Sequence of chain A:
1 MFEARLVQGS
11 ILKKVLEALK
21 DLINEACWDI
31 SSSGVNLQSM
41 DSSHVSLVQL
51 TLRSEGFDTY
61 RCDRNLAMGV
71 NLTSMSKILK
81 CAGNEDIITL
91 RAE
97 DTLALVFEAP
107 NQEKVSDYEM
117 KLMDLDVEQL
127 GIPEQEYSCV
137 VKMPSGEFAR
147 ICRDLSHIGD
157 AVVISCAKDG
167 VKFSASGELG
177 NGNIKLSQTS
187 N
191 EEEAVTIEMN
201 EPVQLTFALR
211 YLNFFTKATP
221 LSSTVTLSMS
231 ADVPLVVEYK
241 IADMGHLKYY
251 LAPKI

Contacts between the two chains:
Residue V45 in chain A is in contact with residue L6 in chain B (closest heavy-atom distance 3.7 Å).
Residue Y250 in chain A contacts residue F13 in chain B (closest heavy-atom distance 3.7 Å).
Residue P253 in chain A interacts with residue G4 in chain B (closest heavy-atom distance 4.6 Å).
Residue M40 in chain A contacts residue L9 in chain B (closest heavy-atom distance 4.0 Å).
Residue M40 in chain A interacts with residue L8 in chain B (closest heavy-atom distance 3.8 Å).
Residue L126 in chain A is in contact with residue S14 in chain B (closest heavy-atom distance 3.9 Å).
Residue P253 in chain A contacts residue C11 in chain B (closest heavy-atom distance 4.1 Å).
Residue V45 in chain A interacts with residue T7 in chain B (closest heavy-atom distance 4.4 Å).
Residue P129 in chain A is in contact with residue F13 in chain B (closest heavy-atom distance 3.4 Å).
Residue S46 in chain A interacts with residue L8 in chain B (closest heavy-atom distance 3.4 Å).
Residue G127 in chain A contacts residue S14 in chain B (closest heavy-atom distance 3.1 Å).
Residue A252 in chain A is in contact with residue L6 in chain B (closest heavy-atom distance 3.4 Å).
Residue G127 in chain A contacts residue G12 in chain B (closest heavy-atom distance 4.5 Å).
Residue H44 in chain A contacts residue T7 in chain B (closest heavy-atom distance 3.4 Å).
Residue P234 in chain A interacts with residue C11 in chain B (closest heavy-atom distance 3.9 Å).
Residue S43 in chain A interacts with residue T7 in chain B (closest heavy-atom distance 4.1 Å).
Residue K254 in chain A is in contact with residue L6 in chain B (closest heavy-atom distance 4.6 Å).
Residue A252 in chain A is in contact with residue C11 in chain B (closest heavy-atom distance 4.2 Å).
Residue A252 in chain A interacts with residue T7 in chain B (closest heavy-atom distance 3.9 Å).
Residue P129 in chain A is in contact with residue C11 in chain B (closest heavy-atom distance 4.2 Å).
Residue P129 in chain A interacts with residue G12 in chain B (closest heavy-atom distance 3.6 Å).
Residue I255 in chain A is in contact with residue G4 in chain B (closest heavy-atom distance 3.0 Å).
Residue A208 in chain A interacts with residue Q5 in chain B (closest heavy-atom distance 3.8 Å).
Residue V45 in chain A contacts residue Q5 in chain B (closest heavy-atom distance 3.9 Å).
Residue G127 in chain A contacts residue F13 in chain B (closest heavy-atom distance 3.3 Å).
Residue P253 in chain A interacts with residue L6 in chain B (closest heavy-atom distance 3.1 Å).
Residue L47 in chain A is in contact with residue F13 in chain B (closest heavy-atom distance 4.1 Å).
Residue Y250 in chain A contacts residue L8 in chain B (closest heavy-atom distance 4.5 Å).
Residue H44 in chain A contacts residue L8 in chain B (closest heavy-atom distance 2.9 Å).
Residue A252 in chain A is in contact with residue Q5 in chain B (closest heavy-atom distance 3.0 Å).
Residue E124 in chain A contacts residue S14 in chain B (closest heavy-atom distance 3.7 Å).
Residue K254 in chain A interacts with residue G4 in chain B (closest heavy-atom distance 3.6 Å).
Residue H44 in chain A contacts residue L9 in chain B (closest heavy-atom distance 4.4 Å).
Residue K254 in chain A interacts with residue Q5 in chain B (closest heavy-atom distance 3.3 Å).
Residue M40 in chain A contacts residue S14 in chain B (closest heavy-atom distance 4.4 Å).
Residue I255 in chain A contacts residue P3 in chain B (closest heavy-atom distance 3.5 Å).
Residue I255 in chain A is in contact with residue L6 in chain B (closest heavy-atom distance 4.9 Å).
Residue Q125 in chain A contacts residue S14 in chain B (closest heavy-atom distance 3.5 Å).
Residue A252 in chain A is in contact with residue L8 in chain B (closest heavy-atom distance 3.9 Å).
Residue L47 in chain A is in contact with residue L8 in chain B (closest heavy-atom distance 3.6 Å).
Residue Y211 in chain A is in contact with residue Q5 in chain B (closest heavy-atom distance 5.0 Å).
Residue M40 in chain A is in contact with residue F13 in chain B (closest heavy-atom distance 4.2 Å).
Residue L251 in chain A contacts residue L8 in chain B (closest heavy-atom distance 4.5 Å).
Residue I128 in chain A is in contact with residue F13 in chain B (closest heavy-atom distance 3.8 Å).
Residue V45 in chain A is in contact with residue L8 in chain B (closest heavy-atom distance 3.4 Å).
Residue P253 in chain A is in contact with residue Q5 in chain B (closest heavy-atom distance 2.9 Å).
Residue P234 in chain A is in contact with residue F13 in chain B (closest heavy-atom distance 3.8 Å).
Residue P234 in chain A is in contact with residue L8 in chain B (closest heavy-atom distance 3.6 Å).

These two protein chains interact to form a complex.

Sequence of chain B:
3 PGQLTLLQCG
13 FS